Sequence of chain A:
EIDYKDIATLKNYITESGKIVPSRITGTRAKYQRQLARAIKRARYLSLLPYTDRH

Interface contacts:
Residue I26 in chain A contacts residue R45 in chain B (closest heavy-atom distance 3.5 Å).
Residue E17 in chain A contacts residue R5 in chain B (closest heavy-atom distance 2.8 Å).

These two protein chains interact to form a complex.

Sequence of chain B:
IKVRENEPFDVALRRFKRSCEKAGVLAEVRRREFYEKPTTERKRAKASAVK